Contacts between the two chains:
Residue M59 in chain A interacts with residue R35 in chain B (closest heavy-atom distance 3.8 Å).
Residue H113 in chain A interacts with residue V44 in chain B (closest heavy-atom distance 4.2 Å).
Residue A88 in chain A interacts with residue P43 in chain B (closest heavy-atom distance 3.6 Å).
Residue P120 in chain A is in contact with residue V44 in chain B (closest heavy-atom distance 4.0 Å).
Residue T56 in chain A interacts with residue R37 in chain B (closest heavy-atom distance 5.0 Å).
Residue A57 in chain A contacts residue H38 in chain B (closest heavy-atom distance 3.5 Å).
Residue T56 in chain A contacts residue H38 in chain B (closest heavy-atom distance 3.2 Å).
Residue S119 in chain A is in contact with residue V44 in chain B (closest heavy-atom distance 5.0 Å).
Residue M59 in chain A contacts residue L36 in chain B (closest heavy-atom distance 3.6 Å).
Residue L58 in chain A interacts with residue R35 in chain B (closest heavy-atom distance 3.9 Å).
Residue C191 in chain A contacts residue V44 in chain B (closest heavy-atom distance 3.4 Å).
Residue S60 in chain A contacts residue L36 in chain B (closest heavy-atom distance 3.6 Å).
Residue S60 in chain A contacts residue P32 in chain B (closest heavy-atom distance 2.7 Å).
Residue Y189 in chain A contacts residue P42 in chain B (closest heavy-atom distance 4.5 Å).
Residue L58 in chain A contacts residue T34 in chain B (closest heavy-atom distance 4.8 Å).
Residue L58 in chain A interacts with residue H38 in chain B (closest heavy-atom distance 3.3 Å).
Residue T54 in chain A is in contact with residue P43 in chain B (closest heavy-atom distance 4.5 Å).
Residue S60 in chain A interacts with residue R35 in chain B (closest heavy-atom distance 4.9 Å).
Residue I114 in chain A is in contact with residue V44 in chain B (closest heavy-atom distance 3.8 Å).
Residue C86 in chain A is in contact with residue P43 in chain B (closest heavy-atom distance 3.9 Å).
Residue M59 in chain A is in contact with residue T34 in chain B (closest heavy-atom distance 3.1 Å).
Residue G63 in chain A interacts with residue P32 in chain B (closest heavy-atom distance 4.2 Å).
Residue Y189 in chain A is in contact with residue P43 in chain B (closest heavy-atom distance 3.6 Å).
Residue P83 in chain A is in contact with residue V44 in chain B (closest heavy-atom distance 4.0 Å).
Residue Y193 in chain A interacts with residue V44 in chain B (closest heavy-atom distance 2.4 Å).
Residue T54 in chain A contacts residue H38 in chain B (closest heavy-atom distance 3.9 Å).
Residue A57 in chain A is in contact with residue L36 in chain B (closest heavy-atom distance 3.3 Å).
Residue G84 in chain A is in contact with residue V44 in chain B (closest heavy-atom distance 3.6 Å).
Residue Y189 in chain A is in contact with residue V44 in chain B (closest heavy-atom distance 4.0 Å).
Residue S70 in chain A is in contact with residue P43 in chain B (closest heavy-atom distance 3.8 Å).
Residue M59 in chain A interacts with residue F33 in chain B (closest heavy-atom distance 3.5 Å).
Residue L61 in chain A interacts with residue F33 in chain B (closest heavy-atom distance 4.1 Å).
Residue L58 in chain A contacts residue L36 in chain B (closest heavy-atom distance 3.0 Å).
Residue S60 in chain A contacts residue F33 in chain B (closest heavy-atom distance 3.6 Å).
Residue L61 in chain A contacts residue P32 in chain B (closest heavy-atom distance 3.2 Å).
Residue G84 in chain A is in contact with residue P43 in chain B (closest heavy-atom distance 3.5 Å).
Residue S60 in chain A interacts with residue T34 in chain B (closest heavy-atom distance 2.9 Å).
Residue F69 in chain A interacts with residue H38 in chain B (closest heavy-atom distance 4.4 Å).
Residue T121 in chain A is in contact with residue V44 in chain B (closest heavy-atom distance 4.3 Å).
Residue Y52 in chain A contacts residue P43 in chain B (closest heavy-atom distance 3.9 Å).
Residue C86 in chain A is in contact with residue V44 in chain B (closest heavy-atom distance 4.1 Å).
Residue P65 in chain A contacts residue L36 in chain B (closest heavy-atom distance 4.5 Å).
Residue W67 in chain A interacts with residue H38 in chain B (closest heavy-atom distance 5.0 Å).
Residue F62 in chain A interacts with residue P32 in chain B (closest heavy-atom distance 3.5 Å).
Residue C191 in chain A interacts with residue P43 in chain B (closest heavy-atom distance 3.8 Å).
Residue S70 in chain A is in contact with residue P42 in chain B (closest heavy-atom distance 3.6 Å).
Residue S126 in chain A is in contact with residue V44 in chain B (closest heavy-atom distance 2.9 Å).

Sequence of chain B:
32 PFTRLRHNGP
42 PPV

Sequence of chain A:
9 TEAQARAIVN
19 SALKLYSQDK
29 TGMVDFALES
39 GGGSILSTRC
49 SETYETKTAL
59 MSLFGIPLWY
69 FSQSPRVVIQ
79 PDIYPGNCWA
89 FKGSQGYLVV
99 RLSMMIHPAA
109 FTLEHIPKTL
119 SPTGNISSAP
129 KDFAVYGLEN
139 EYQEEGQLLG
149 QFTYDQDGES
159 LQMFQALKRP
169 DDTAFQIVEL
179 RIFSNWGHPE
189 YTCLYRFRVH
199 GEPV

These two protein chains interact to form a complex.